Sequence of the second protein:
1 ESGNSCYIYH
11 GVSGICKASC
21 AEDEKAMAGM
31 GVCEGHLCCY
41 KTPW

Sequence of the first protein:
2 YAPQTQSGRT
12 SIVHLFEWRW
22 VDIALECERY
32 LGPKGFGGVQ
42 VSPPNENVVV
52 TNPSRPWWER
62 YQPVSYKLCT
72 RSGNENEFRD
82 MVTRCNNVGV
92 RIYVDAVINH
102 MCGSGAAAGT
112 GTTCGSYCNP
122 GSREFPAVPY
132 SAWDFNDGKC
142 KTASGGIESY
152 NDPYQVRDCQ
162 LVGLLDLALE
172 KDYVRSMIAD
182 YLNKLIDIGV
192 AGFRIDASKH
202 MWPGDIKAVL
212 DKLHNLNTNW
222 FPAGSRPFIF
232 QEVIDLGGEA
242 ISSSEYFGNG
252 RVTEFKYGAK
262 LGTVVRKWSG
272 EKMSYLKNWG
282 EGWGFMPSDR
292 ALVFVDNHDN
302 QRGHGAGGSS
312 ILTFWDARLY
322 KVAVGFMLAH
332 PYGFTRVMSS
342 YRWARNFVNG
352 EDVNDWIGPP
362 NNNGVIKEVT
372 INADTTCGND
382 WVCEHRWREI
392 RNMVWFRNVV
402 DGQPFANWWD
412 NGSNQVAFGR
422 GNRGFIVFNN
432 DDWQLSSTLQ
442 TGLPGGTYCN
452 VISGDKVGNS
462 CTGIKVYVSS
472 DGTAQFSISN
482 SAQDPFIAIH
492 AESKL

Interface contacts:
Residue A198 in the first protein is in contact with residue Y9 in the second protein (closest heavy-atom distance 4.0 Å).
Residue Y151 in the first protein is in contact with residue G29 in the second protein (closest heavy-atom distance 3.5 Å).
Residue E233 in the first protein is in contact with residue Y7 in the second protein (closest heavy-atom distance 4.4 Å).
Residue E240 in the first protein interacts with residue G31 in the second protein (closest heavy-atom distance 3.1 Å).
Residue R195 in the first protein contacts residue H10 in the second protein (closest heavy-atom distance 3.5 Å).
Residue Y151 in the first protein contacts residue M27 in the second protein (closest heavy-atom distance 3.5 Å).
Residue D197 in the first protein interacts with residue H10 in the second protein (closest heavy-atom distance 2.8 Å).
Residue W58 in the first protein interacts with residue G11 in the second protein (closest heavy-atom distance 4.0 Å).
Residue V163 in the first protein is in contact with residue W44 in the second protein (closest heavy-atom distance 2.9 Å).
Residue E240 in the first protein is in contact with residue M30 in the second protein (closest heavy-atom distance 4.3 Å).
Residue S150 in the first protein is in contact with residue A28 in the second protein (closest heavy-atom distance 3.5 Å).
Residue L162 in the first protein contacts residue I8 in the second protein (closest heavy-atom distance 3.9 Å).
Residue V163 in the first protein interacts with residue Y9 in the second protein (closest heavy-atom distance 4.1 Å).
Residue H101 in the first protein contacts residue Y9 in the second protein (closest heavy-atom distance 2.9 Å).
Residue Y151 in the first protein contacts residue A28 in the second protein (closest heavy-atom distance 2.9 Å).
Residue G306 in the first protein contacts residue Y7 in the second protein (closest heavy-atom distance 3.6 Å).
Residue I235 in the first protein is in contact with residue Y7 in the second protein (closest heavy-atom distance 3.4 Å).
Residue W58 in the first protein contacts residue H10 in the second protein (closest heavy-atom distance 3.6 Å).
Residue E240 in the first protein is in contact with residue V32 in the second protein (closest heavy-atom distance 4.2 Å).
Residue Y151 in the first protein contacts residue M30 in the second protein (closest heavy-atom distance 4.0 Å).
Residue H299 in the first protein is in contact with residue H10 in the second protein (closest heavy-atom distance 3.3 Å).
Residue H305 in the first protein contacts residue S13 in the second protein (closest heavy-atom distance 2.7 Å).
Residue V163 in the first protein contacts residue V12 in the second protein (closest heavy-atom distance 3.6 Å).
Residue V163 in the first protein is in contact with residue T42 in the second protein (closest heavy-atom distance 3.9 Å).
Residue W59 in the first protein interacts with residue G11 in the second protein (closest heavy-atom distance 3.5 Å).
Residue L162 in the first protein interacts with residue Y9 in the second protein (closest heavy-atom distance 3.4 Å).
Residue Y62 in the first protein is in contact with residue Y9 in the second protein (closest heavy-atom distance 3.4 Å).
Residue A307 in the first protein contacts residue Y7 in the second protein (closest heavy-atom distance 4.2 Å).
Residue L165 in the first protein interacts with residue Y9 in the second protein (closest heavy-atom distance 3.5 Å).
Residue W59 in the first protein interacts with residue H10 in the second protein (closest heavy-atom distance 3.6 Å).
Residue N152 in the first protein interacts with residue G29 in the second protein (closest heavy-atom distance 3.3 Å).
Residue V98 in the first protein is in contact with residue Y9 in the second protein (closest heavy-atom distance 4.1 Å).
Residue V163 in the first protein interacts with residue I8 in the second protein (closest heavy-atom distance 3.7 Å).
Residue N53 in the first protein interacts with residue P43 in the second protein (closest heavy-atom distance 3.9 Å).
Residue E149 in the first protein contacts residue A28 in the second protein (closest heavy-atom distance 3.0 Å).
Residue H305 in the first protein is in contact with residue S5 in the second protein (closest heavy-atom distance 3.2 Å).
Residue S150 in the first protein interacts with residue M27 in the second protein (closest heavy-atom distance 4.1 Å).
Residue H201 in the first protein contacts residue I8 in the second protein (closest heavy-atom distance 4.4 Å).
Residue H305 in the first protein interacts with residue Y7 in the second protein (closest heavy-atom distance 3.5 Å).
Residue S310 in the first protein interacts with residue S2 in the second protein (closest heavy-atom distance 2.9 Å).
Residue V163 in the first protein interacts with residue Y40 in the second protein (closest heavy-atom distance 4.0 Å).
Residue E233 in the first protein is in contact with residue H10 in the second protein (closest heavy-atom distance 3.9 Å).
Residue E240 in the first protein contacts residue G29 in the second protein (closest heavy-atom distance 3.9 Å).
Residue G309 in the first protein contacts residue S2 in the second protein (closest heavy-atom distance 3.8 Å).
Residue W269 in the first protein is in contact with residue S2 in the second protein (closest heavy-atom distance 3.4 Å).
Residue W59 in the first protein interacts with residue W44 in the second protein (closest heavy-atom distance 3.5 Å).
Residue G308 in the first protein interacts with residue S2 in the second protein (closest heavy-atom distance 3.9 Å).
Residue D197 in the first protein is in contact with residue Y9 in the second protein (closest heavy-atom distance 2.4 Å).
Residue D300 in the first protein contacts residue H10 in the second protein (closest heavy-atom distance 2.8 Å).
Residue W269 in the first protein interacts with residue E1 in the second protein (closest heavy-atom distance 3.5 Å).
Residue I148 in the first protein interacts with residue M27 in the second protein (closest heavy-atom distance 3.1 Å).
Residue E149 in the first protein contacts residue A26 in the second protein (closest heavy-atom distance 3.9 Å).
Residue Y62 in the first protein contacts residue H10 in the second protein (closest heavy-atom distance 3.2 Å).
Residue S310 in the first protein interacts with residue E1 in the second protein (closest heavy-atom distance 3.4 Å).
Residue W59 in the first protein is in contact with residue P43 in the second protein (closest heavy-atom distance 3.6 Å).
Residue Y151 in the first protein contacts residue I8 in the second protein (closest heavy-atom distance 3.7 Å).
Residue E149 in the first protein is in contact with residue M27 in the second protein (closest heavy-atom distance 3.6 Å).
Residue Q63 in the first protein interacts with residue W44 in the second protein (closest heavy-atom distance 3.3 Å).
Residue D300 in the first protein contacts residue Y7 in the second protein (closest heavy-atom distance 3.0 Å).
Residue S310 in the first protein is in contact with residue G3 in the second protein (closest heavy-atom distance 4.2 Å).

This data describes a binding interaction between two proteins.